Sequence of chain A:
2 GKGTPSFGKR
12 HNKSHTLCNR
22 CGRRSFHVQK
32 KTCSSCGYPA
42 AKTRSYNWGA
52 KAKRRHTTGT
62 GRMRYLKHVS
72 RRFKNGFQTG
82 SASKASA

These two protein chains interact to form a complex.

Residue-level contacts at the interface:
Residue A82 in chain B is in contact with residue T80 in chain A (closest heavy-atom distance 3.8 Å).
Residue K84 in chain B is in contact with residue R73 in chain A (closest heavy-atom distance 4.6 Å).
Residue L88 in chain B is in contact with residue F78 in chain A (closest heavy-atom distance 4.8 Å).
Residue K84 in chain B contacts residue F78 in chain A (closest heavy-atom distance 3.2 Å).
Residue K83 in chain B contacts residue Y66 in chain A (closest heavy-atom distance 3.9 Å).
Residue K84 in chain B is in contact with residue G77 in chain A (closest heavy-atom distance 4.0 Å).
Residue K83 in chain B contacts residue R73 in chain A (closest heavy-atom distance 4.3 Å).
Residue T85 in chain B contacts residue F78 in chain A (closest heavy-atom distance 3.5 Å).

Sequence of chain B:
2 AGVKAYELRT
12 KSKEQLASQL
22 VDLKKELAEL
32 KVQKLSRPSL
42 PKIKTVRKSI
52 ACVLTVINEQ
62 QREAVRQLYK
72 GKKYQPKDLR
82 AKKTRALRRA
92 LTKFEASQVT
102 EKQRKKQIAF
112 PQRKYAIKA